Sequence of chain A:
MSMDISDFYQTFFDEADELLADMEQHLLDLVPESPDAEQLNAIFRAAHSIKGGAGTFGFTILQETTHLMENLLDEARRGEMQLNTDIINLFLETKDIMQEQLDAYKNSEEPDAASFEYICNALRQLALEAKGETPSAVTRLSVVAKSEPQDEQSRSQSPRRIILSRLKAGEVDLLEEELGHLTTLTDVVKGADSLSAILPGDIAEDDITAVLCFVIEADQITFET

Sequence of chain B:
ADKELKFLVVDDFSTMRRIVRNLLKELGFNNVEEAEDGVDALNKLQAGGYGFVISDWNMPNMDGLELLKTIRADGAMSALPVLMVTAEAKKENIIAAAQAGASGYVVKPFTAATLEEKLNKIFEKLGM

Contacts between the two chains:
Residue D202 in chain A is in contact with residue K91 in chain B (closest heavy-atom distance 3.3 Å).
Residue M3 in chain A interacts with residue L23 in chain B (closest heavy-atom distance 3.7 Å).
Residue T11 in chain A is in contact with residue I19 in chain B (closest heavy-atom distance 3.9 Å).
Residue F214 in chain A interacts with residue G104 in chain B (closest heavy-atom distance 3.8 Å).
Residue D207 in chain A is in contact with residue I95 in chain B (closest heavy-atom distance 4.3 Å).
Residue E15 in chain A is in contact with residue S14 in chain B (closest heavy-atom distance 3.5 Å).
Residue A210 in chain A contacts residue A98 in chain B (closest heavy-atom distance 3.7 Å).
Residue E217 in chain A is in contact with residue K125 in chain B (closest heavy-atom distance 3.0 Å).
Residue M3 in chain A is in contact with residue P109 in chain B (closest heavy-atom distance 3.6 Å).
Residue E178 in chain A contacts residue K118 in chain B (closest heavy-atom distance 3.4 Å).
Residue F8 in chain A interacts with residue I19 in chain B (closest heavy-atom distance 3.9 Å).
Residue C213 in chain A interacts with residue K125 in chain B (closest heavy-atom distance 2.3 Å).
Residue R77 in chain A is in contact with residue P60 in chain B (closest heavy-atom distance 3.1 Å).
Residue I216 in chain A interacts with residue K125 in chain B (closest heavy-atom distance 2.6 Å).
Residue H48 in chain A is in contact with residue D12 in chain B (closest heavy-atom distance 3.7 Å).
Residue D206 in chain A is in contact with residue Q99 in chain B (closest heavy-atom distance 3.5 Å).
Residue L182 in chain A interacts with residue I94 in chain B (closest heavy-atom distance 4.3 Å).
Residue L182 in chain A interacts with residue K91 in chain B (closest heavy-atom distance 4.0 Å).
Residue T56 in chain A interacts with residue K108 in chain B (closest heavy-atom distance 4.0 Å).
Residue E178 in chain A interacts with residue Y105 in chain B (closest heavy-atom distance 2.7 Å).
Residue I203 in chain A interacts with residue I95 in chain B (closest heavy-atom distance 3.7 Å).
Residue G53 in chain A interacts with residue F13 in chain B (closest heavy-atom distance 4.2 Å).
Residue E171 in chain A interacts with residue E124 in chain B (closest heavy-atom distance 4.2 Å).
Residue V215 in chain A interacts with residue K125 in chain B (closest heavy-atom distance 4.0 Å).
Residue F214 in chain A contacts residue S103 in chain B (closest heavy-atom distance 3.2 Å).
Residue N41 in chain A interacts with residue N61 in chain B (closest heavy-atom distance 4.4 Å).
Residue N41 in chain A contacts residue P60 in chain B (closest heavy-atom distance 3.2 Å).
Residue F214 in chain A is in contact with residue K125 in chain B (closest heavy-atom distance 3.5 Å).
Residue T56 in chain A is in contact with residue P109 in chain B (closest heavy-atom distance 3.5 Å).
Residue M3 in chain A contacts residue F110 in chain B (closest heavy-atom distance 2.5 Å).
Residue L174 in chain A contacts residue K121 in chain B (closest heavy-atom distance 3.8 Å).
Residue V211 in chain A interacts with residue A98 in chain B (closest heavy-atom distance 3.8 Å).
Residue V211 in chain A interacts with residue I94 in chain B (closest heavy-atom distance 3.7 Å).
Residue F12 in chain A is in contact with residue F13 in chain B (closest heavy-atom distance 4.3 Å).
Residue M1 in chain A interacts with residue E26 in chain B (closest heavy-atom distance 3.2 Å).
Residue L19 in chain A contacts residue F13 in chain B (closest heavy-atom distance 3.9 Å).
Residue F214 in chain A interacts with residue A98 in chain B (closest heavy-atom distance 4.2 Å).
Residue H48 in chain A is in contact with residue D56 in chain B (closest heavy-atom distance 4.3 Å).
Residue M3 in chain A interacts with residue T111 in chain B (closest heavy-atom distance 2.9 Å).
Residue H181 in chain A interacts with residue Y105 in chain B (closest heavy-atom distance 2.7 Å).
Residue E171 in chain A contacts residue K121 in chain B (closest heavy-atom distance 3.1 Å).
Residue F57 in chain A contacts residue I19 in chain B (closest heavy-atom distance 4.2 Å).
Residue E15 in chain A is in contact with residue T15 in chain B (closest heavy-atom distance 3.2 Å).
Residue F12 in chain A is in contact with residue T15 in chain B (closest heavy-atom distance 3.9 Å).
Residue E15 in chain A is in contact with residue F13 in chain B (closest heavy-atom distance 3.6 Å).
Residue S49 in chain A is in contact with residue F13 in chain B (closest heavy-atom distance 3.3 Å).
Residue A210 in chain A is in contact with residue Q99 in chain B (closest heavy-atom distance 4.1 Å).
Residue V211 in chain A is in contact with residue I95 in chain B (closest heavy-atom distance 3.5 Å).
Residue F214 in chain A contacts residue A97 in chain B (closest heavy-atom distance 4.2 Å).
Residue V215 in chain A is in contact with residue K121 in chain B (closest heavy-atom distance 4.1 Å).
Residue H48 in chain A is in contact with residue N58 in chain B (closest heavy-atom distance 2.5 Å).
Residue F214 in chain A interacts with residue Y105 in chain B (closest heavy-atom distance 4.3 Å).
Residue D207 in chain A contacts residue Q99 in chain B (closest heavy-atom distance 2.9 Å).
Residue F214 in chain A interacts with residue I94 in chain B (closest heavy-atom distance 3.4 Å).
Residue F214 in chain A interacts with residue A102 in chain B (closest heavy-atom distance 3.0 Å).
Residue T11 in chain A contacts residue T15 in chain B (closest heavy-atom distance 2.8 Å).
Residue I203 in chain A is in contact with residue K91 in chain B (closest heavy-atom distance 4.0 Å).
Residue R45 in chain A interacts with residue P60 in chain B (closest heavy-atom distance 3.7 Å).
Residue S49 in chain A is in contact with residue D12 in chain B (closest heavy-atom distance 3.7 Å).
Residue T56 in chain A contacts residue M16 in chain B (closest heavy-atom distance 2.6 Å).

The following describes two proteins that form a bound complex.